The following describes two proteins that form a bound complex.

Sequence of the first protein:
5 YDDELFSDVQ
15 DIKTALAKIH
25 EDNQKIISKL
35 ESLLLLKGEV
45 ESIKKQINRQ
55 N

Sequence of the second protein:
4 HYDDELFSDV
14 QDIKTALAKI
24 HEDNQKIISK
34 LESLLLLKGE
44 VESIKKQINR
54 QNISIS

Residue-level contacts at the interface:
Residue I31 in the second protein contacts residue I30 in the first protein (closest heavy-atom distance 3.9 Å).
Residue I51 in the second protein interacts with residue I47 in the first protein (closest heavy-atom distance 3.6 Å).
Residue V44 in the second protein is in contact with residue I47 in the first protein (closest heavy-atom distance 3.6 Å).
Residue K41 in the second protein contacts residue S36 in the first protein (closest heavy-atom distance 3.0 Å).
Residue L38 in the second protein contacts residue S36 in the first protein (closest heavy-atom distance 3.6 Å).
Residue Q54 in the second protein interacts with residue Q54 in the first protein (closest heavy-atom distance 2.3 Å).
Residue Q28 in the second protein contacts residue D26 in the first protein (closest heavy-atom distance 2.9 Å).
Residue L38 in the second protein interacts with residue K33 in the first protein (closest heavy-atom distance 3.8 Å).
Residue L38 in the second protein interacts with residue L37 in the first protein (closest heavy-atom distance 3.5 Å).
Residue L34 in the second protein is in contact with residue L34 in the first protein (closest heavy-atom distance 3.9 Å).
Residue L20 in the second protein is in contact with residue A19 in the first protein (closest heavy-atom distance 4.1 Å).
Residue Y5 in the second protein interacts with residue D12 in the first protein (closest heavy-atom distance 2.7 Å).
Residue L20 in the second protein is in contact with residue I23 in the first protein (closest heavy-atom distance 4.0 Å).
Residue I51 in the second protein contacts residue Q54 in the first protein (closest heavy-atom distance 3.6 Å).
Residue I23 in the second protein is in contact with residue I23 in the first protein (closest heavy-atom distance 3.5 Å).
Residue I16 in the second protein contacts residue I16 in the first protein (closest heavy-atom distance 3.7 Å).
Residue L20 in the second protein contacts residue L20 in the first protein (closest heavy-atom distance 3.9 Å).
Residue N27 in the second protein interacts with residue D26 in the first protein (closest heavy-atom distance 4.1 Å).
Residue L37 in the second protein contacts residue L37 in the first protein (closest heavy-atom distance 3.6 Å).
Residue K17 in the second protein interacts with residue D15 in the first protein (closest heavy-atom distance 3.9 Å).
Residue N52 in the second protein interacts with residue Q50 in the first protein (closest heavy-atom distance 2.4 Å).
Residue K17 in the second protein contacts residue I16 in the first protein (closest heavy-atom distance 3.3 Å).
Residue Q14 in the second protein is in contact with residue D12 in the first protein (closest heavy-atom distance 3.8 Å).
Residue I31 in the second protein contacts residue K33 in the first protein (closest heavy-atom distance 4.2 Å).
Residue K48 in the second protein contacts residue E43 in the first protein (closest heavy-atom distance 2.6 Å).
Residue N27 in the second protein contacts residue I23 in the first protein (closest heavy-atom distance 3.7 Å).
Residue N55 in the second protein is in contact with residue Q50 in the first protein (closest heavy-atom distance 3.9 Å).
Residue I51 in the second protein contacts residue I51 in the first protein (closest heavy-atom distance 3.6 Å).
Residue I47 in the second protein is in contact with residue I47 in the first protein (closest heavy-atom distance 3.9 Å).
Residue Y5 in the second protein is in contact with residue E8 in the first protein (closest heavy-atom distance 3.8 Å).
Residue N55 in the second protein interacts with residue Q54 in the first protein (closest heavy-atom distance 2.2 Å).
Residue V44 in the second protein is in contact with residue E43 in the first protein (closest heavy-atom distance 3.7 Å).
Residue K48 in the second protein is in contact with residue S46 in the first protein (closest heavy-atom distance 4.3 Å).
Residue H24 in the second protein interacts with residue D26 in the first protein (closest heavy-atom distance 4.1 Å).
Residue L34 in the second protein is in contact with residue L37 in the first protein (closest heavy-atom distance 3.6 Å).
Residue L34 in the second protein contacts residue K33 in the first protein (closest heavy-atom distance 3.7 Å).
Residue V13 in the second protein contacts residue D12 in the first protein (closest heavy-atom distance 3.6 Å).
Residue K48 in the second protein is in contact with residue I47 in the first protein (closest heavy-atom distance 4.1 Å).
Residue H4 in the second protein contacts residue D6 in the first protein (closest heavy-atom distance 4.2 Å).
Residue K41 in the second protein is in contact with residue L39 in the first protein (closest heavy-atom distance 4.0 Å).
Residue E45 in the second protein contacts residue E43 in the first protein (closest heavy-atom distance 3.5 Å).
Residue I31 in the second protein interacts with residue D26 in the first protein (closest heavy-atom distance 3.6 Å).
Residue Y5 in the second protein contacts residue D6 in the first protein (closest heavy-atom distance 3.6 Å).
Residue L20 in the second protein is in contact with residue I16 in the first protein (closest heavy-atom distance 3.6 Å).
Residue L40 in the second protein contacts residue L40 in the first protein (closest heavy-atom distance 3.9 Å).
Residue L34 in the second protein interacts with residue I30 in the first protein (closest heavy-atom distance 3.7 Å).
Residue L9 in the second protein is in contact with residue L9 in the first protein (closest heavy-atom distance 4.1 Å).
Residue I30 in the second protein interacts with residue I30 in the first protein (closest heavy-atom distance 3.5 Å).
Residue V44 in the second protein interacts with residue L40 in the first protein (closest heavy-atom distance 4.1 Å).
Residue Y5 in the second protein interacts with residue L9 in the first protein (closest heavy-atom distance 3.3 Å).
Residue N27 in the second protein contacts residue I30 in the first protein (closest heavy-atom distance 4.2 Å).
Residue H24 in the second protein contacts residue K22 in the first protein (closest heavy-atom distance 3.8 Å).
Residue N27 in the second protein contacts residue N27 in the first protein (closest heavy-atom distance 4.0 Å).
Residue H24 in the second protein contacts residue I23 in the first protein (closest heavy-atom distance 4.4 Å).
Residue K48 in the second protein is in contact with residue Q50 in the first protein (closest heavy-atom distance 3.8 Å).
Residue I51 in the second protein contacts residue Q50 in the first protein (closest heavy-atom distance 3.4 Å).
Residue E35 in the second protein contacts residue K33 in the first protein (closest heavy-atom distance 2.7 Å).
Residue K17 in the second protein is in contact with residue D12 in the first protein (closest heavy-atom distance 3.0 Å).
Residue V13 in the second protein contacts residue L9 in the first protein (closest heavy-atom distance 4.1 Å).
Residue K41 in the second protein contacts residue L40 in the first protein (closest heavy-atom distance 3.9 Å).